Sequence of protein 1:
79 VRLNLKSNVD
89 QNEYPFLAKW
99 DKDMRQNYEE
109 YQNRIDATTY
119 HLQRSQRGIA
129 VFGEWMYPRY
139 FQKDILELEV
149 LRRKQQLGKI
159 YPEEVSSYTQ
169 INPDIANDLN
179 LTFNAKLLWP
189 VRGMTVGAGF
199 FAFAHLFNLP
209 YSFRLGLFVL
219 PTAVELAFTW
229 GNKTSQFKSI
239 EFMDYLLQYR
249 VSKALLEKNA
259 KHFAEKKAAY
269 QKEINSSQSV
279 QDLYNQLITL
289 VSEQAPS

Sequence of protein 2:
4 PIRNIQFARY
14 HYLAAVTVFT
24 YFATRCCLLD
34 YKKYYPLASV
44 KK

The following describes two proteins that form a bound complex.

Residue-level contacts at the interface:
Residue F139 in protein 1 is in contact with residue L31 in protein 2 (closest heavy-atom distance 3.6 Å).
Residue F130 in protein 1 contacts residue C30 in protein 2 (closest heavy-atom distance 3.5 Å).
Residue F139 in protein 1 is in contact with residue R28 in protein 2 (closest heavy-atom distance 4.3 Å).
Residue S123 in protein 1 is in contact with residue Y34 in protein 2 (closest heavy-atom distance 3.8 Å).
Residue A115 in protein 1 interacts with residue Y38 in protein 2 (closest heavy-atom distance 3.7 Å).
Residue T116 in protein 1 is in contact with residue K35 in protein 2 (closest heavy-atom distance 3.9 Å).
Residue M134 in protein 1 is in contact with residue Y24 in protein 2 (closest heavy-atom distance 3.2 Å).
Residue V129 in protein 1 contacts residue L31 in protein 2 (closest heavy-atom distance 3.6 Å).
Residue A115 in protein 1 is in contact with residue K35 in protein 2 (closest heavy-atom distance 3.8 Å).
Residue Y118 in protein 1 is in contact with residue A41 in protein 2 (closest heavy-atom distance 4.3 Å).
Residue D142 in protein 1 is in contact with residue K35 in protein 2 (closest heavy-atom distance 4.3 Å).
Residue H119 in protein 1 contacts residue D33 in protein 2 (closest heavy-atom distance 3.5 Å).
Residue Y138 in protein 1 is in contact with residue F25 in protein 2 (closest heavy-atom distance 3.7 Å).
Residue Y118 in protein 1 contacts residue Y34 in protein 2 (closest heavy-atom distance 3.6 Å).
Residue H119 in protein 1 contacts residue K35 in protein 2 (closest heavy-atom distance 4.0 Å).
Residue S123 in protein 1 is in contact with residue L32 in protein 2 (closest heavy-atom distance 3.9 Å).
Residue D114 in protein 1 is in contact with residue Y38 in protein 2 (closest heavy-atom distance 3.2 Å).
Residue Y118 in protein 1 is in contact with residue Y37 in protein 2 (closest heavy-atom distance 3.9 Å).
Residue Y118 in protein 1 contacts residue Y38 in protein 2 (closest heavy-atom distance 3.5 Å).
Residue G131 in protein 1 is in contact with residue L31 in protein 2 (closest heavy-atom distance 4.1 Å).
Residue F139 in protein 1 interacts with residue L32 in protein 2 (closest heavy-atom distance 4.4 Å).
Residue V129 in protein 1 is in contact with residue C30 in protein 2 (closest heavy-atom distance 4.1 Å).
Residue H119 in protein 1 interacts with residue Y34 in protein 2 (closest heavy-atom distance 3.5 Å).
Residue R122 in protein 1 interacts with residue Y34 in protein 2 (closest heavy-atom distance 3.5 Å).
Residue H119 in protein 1 interacts with residue L32 in protein 2 (closest heavy-atom distance 3.0 Å).
Residue M134 in protein 1 interacts with residue L31 in protein 2 (closest heavy-atom distance 4.1 Å).
Residue V129 in protein 1 is in contact with residue Y24 in protein 2 (closest heavy-atom distance 2.2 Å).
Residue M134 in protein 1 contacts residue F25 in protein 2 (closest heavy-atom distance 4.0 Å).
Residue F130 in protein 1 interacts with residue Y24 in protein 2 (closest heavy-atom distance 4.5 Å).
Residue N111 in protein 1 is in contact with residue Y38 in protein 2 (closest heavy-atom distance 4.1 Å).
Residue A115 in protein 1 is in contact with residue Y34 in protein 2 (closest heavy-atom distance 5.0 Å).
Residue R122 in protein 1 is in contact with residue Y37 in protein 2 (closest heavy-atom distance 3.4 Å).
Residue Y138 in protein 1 contacts residue L31 in protein 2 (closest heavy-atom distance 4.3 Å).
Residue F130 in protein 1 interacts with residue L31 in protein 2 (closest heavy-atom distance 3.8 Å).
Residue Y138 in protein 1 interacts with residue R28 in protein 2 (closest heavy-atom distance 3.0 Å).
Residue K141 in protein 1 contacts residue R28 in protein 2 (closest heavy-atom distance 4.9 Å).